This data describes a binding interaction between two proteins.

Residue-level contacts at the interface:
Residue P9 in chain A contacts residue F64 in chain B (closest heavy-atom distance 3.5 Å).
Residue P42 in chain A is in contact with residue V57 in chain B (closest heavy-atom distance 4.0 Å).
Residue I45 in chain A contacts residue V57 in chain B (closest heavy-atom distance 3.9 Å).
Residue G68 in chain A interacts with residue F60 in chain B (closest heavy-atom distance 4.0 Å).
Residue L5 in chain A contacts residue R63 in chain B (closest heavy-atom distance 3.6 Å).
Residue P42 in chain A is in contact with residue F60 in chain B (closest heavy-atom distance 3.5 Å).
Residue V67 in chain A contacts residue F60 in chain B (closest heavy-atom distance 3.6 Å).
Residue I40 in chain A contacts residue F60 in chain B (closest heavy-atom distance 4.0 Å).
Residue G8 in chain A interacts with residue F64 in chain B (closest heavy-atom distance 3.7 Å).
Residue F41 in chain A contacts residue F60 in chain B (closest heavy-atom distance 3.5 Å).
Residue D64 in chain A contacts residue R56 in chain B (closest heavy-atom distance 3.5 Å).
Residue P42 in chain A contacts residue N61 in chain B (closest heavy-atom distance 3.7 Å).
Residue E65 in chain A interacts with residue R56 in chain B (closest heavy-atom distance 3.4 Å).
Residue L5 in chain A is in contact with residue F64 in chain B (closest heavy-atom distance 4.3 Å).
Residue V67 in chain A interacts with residue R56 in chain B (closest heavy-atom distance 2.9 Å).
Residue D64 in chain A interacts with residue V57 in chain B (closest heavy-atom distance 3.9 Å).
Residue H69 in chain A contacts residue R56 in chain B (closest heavy-atom distance 3.4 Å).
Residue V67 in chain A is in contact with residue V57 in chain B (closest heavy-atom distance 4.0 Å).
Residue G68 in chain A is in contact with residue R56 in chain B (closest heavy-atom distance 3.5 Å).
Residue T39 in chain A contacts residue F60 in chain B (closest heavy-atom distance 3.7 Å).
Residue P9 in chain A contacts residue F60 in chain B (closest heavy-atom distance 3.6 Å).

Sequence of chain B:
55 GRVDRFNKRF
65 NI

Sequence of chain A:
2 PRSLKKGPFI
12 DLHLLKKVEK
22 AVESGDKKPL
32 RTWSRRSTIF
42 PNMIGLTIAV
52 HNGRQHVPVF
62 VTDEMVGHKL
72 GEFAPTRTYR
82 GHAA